Residue-level contacts at the interface:
Residue R865 in protein 1 contacts residue R44 in protein 2 (closest heavy-atom distance 4.8 Å).
Residue R865 in protein 1 is in contact with residue G45 in protein 2 (closest heavy-atom distance 4.5 Å).
Residue R865 in protein 1 is in contact with residue G46 in protein 2 (closest heavy-atom distance 3.9 Å).
Residue L870 in protein 1 contacts residue R44 in protein 2 (closest heavy-atom distance 4.7 Å).
Residue N917 in protein 1 is in contact with residue R43 in protein 2 (closest heavy-atom distance 4.7 Å).
Residue Q867 in protein 1 is in contact with residue R44 in protein 2 (closest heavy-atom distance 4.0 Å).

The following describes two proteins that form a bound complex.

Sequence of protein 1:
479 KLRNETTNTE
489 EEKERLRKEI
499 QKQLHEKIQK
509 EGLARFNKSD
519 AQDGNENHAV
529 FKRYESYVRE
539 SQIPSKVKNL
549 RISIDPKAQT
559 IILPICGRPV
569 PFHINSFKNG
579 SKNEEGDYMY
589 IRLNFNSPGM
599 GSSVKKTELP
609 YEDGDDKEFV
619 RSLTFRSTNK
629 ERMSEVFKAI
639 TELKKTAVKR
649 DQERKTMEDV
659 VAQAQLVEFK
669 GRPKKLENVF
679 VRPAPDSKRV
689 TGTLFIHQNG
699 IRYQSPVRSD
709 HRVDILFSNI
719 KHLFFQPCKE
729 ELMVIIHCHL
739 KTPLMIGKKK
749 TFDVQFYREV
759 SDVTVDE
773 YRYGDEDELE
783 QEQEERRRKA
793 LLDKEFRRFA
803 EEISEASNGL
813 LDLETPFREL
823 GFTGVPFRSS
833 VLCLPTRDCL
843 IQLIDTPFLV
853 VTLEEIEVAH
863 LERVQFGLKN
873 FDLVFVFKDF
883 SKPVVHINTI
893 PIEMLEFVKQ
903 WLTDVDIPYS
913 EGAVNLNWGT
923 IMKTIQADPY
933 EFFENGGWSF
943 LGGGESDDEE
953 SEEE

Sequence of protein 2:
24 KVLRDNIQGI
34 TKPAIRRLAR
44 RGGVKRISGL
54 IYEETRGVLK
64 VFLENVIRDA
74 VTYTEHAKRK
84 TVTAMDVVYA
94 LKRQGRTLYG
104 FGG